This data describes a binding interaction between two proteins.

Sequence of the second protein:
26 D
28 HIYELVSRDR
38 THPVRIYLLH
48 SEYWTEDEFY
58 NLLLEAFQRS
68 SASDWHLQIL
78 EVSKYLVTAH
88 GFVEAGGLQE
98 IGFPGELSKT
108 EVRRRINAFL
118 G

Sequence of the first protein:
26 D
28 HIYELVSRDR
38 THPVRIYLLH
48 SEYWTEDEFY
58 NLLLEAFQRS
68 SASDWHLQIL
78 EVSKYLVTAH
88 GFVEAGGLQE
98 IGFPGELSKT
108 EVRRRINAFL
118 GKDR

Contacts between the two chains:
Residue E31 in the first protein is in contact with residue E97 in the second protein (closest heavy-atom distance 3.2 Å).
Residue F100 in the first protein interacts with residue R35 in the second protein (closest heavy-atom distance 2.9 Å).
Residue V33 in the first protein interacts with residue F100 in the second protein (closest heavy-atom distance 3.1 Å).
Residue W72 in the first protein is in contact with residue G102 in the second protein (closest heavy-atom distance 3.2 Å).
Residue D54 in the first protein is in contact with residue F116 in the second protein (closest heavy-atom distance 3.3 Å).
Residue V33 in the first protein is in contact with residue G99 in the second protein (closest heavy-atom distance 3.3 Å).
Residue Q96 in the first protein contacts residue W51 in the second protein (closest heavy-atom distance 3.0 Å).
Residue L104 in the first protein interacts with residue W72 in the second protein (closest heavy-atom distance 2.9 Å).
Residue R35 in the first protein contacts residue G99 in the second protein (closest heavy-atom distance 3.0 Å).
Residue F64 in the first protein is in contact with residue K106 in the second protein (closest heavy-atom distance 3.0 Å).
Residue I98 in the first protein is in contact with residue F56 in the second protein (closest heavy-atom distance 3.4 Å).
Residue R35 in the first protein contacts residue G102 in the second protein (closest heavy-atom distance 2.7 Å).
Residue W51 in the first protein contacts residue Q96 in the second protein (closest heavy-atom distance 2.9 Å).
Residue G102 in the first protein is in contact with residue H73 in the second protein (closest heavy-atom distance 2.9 Å).
Residue W72 in the first protein interacts with residue L104 in the second protein (closest heavy-atom distance 2.9 Å).
Residue G102 in the first protein is in contact with residue W72 in the second protein (closest heavy-atom distance 3.2 Å).
Residue K106 in the first protein interacts with residue F64 in the second protein (closest heavy-atom distance 2.8 Å).
Residue E53 in the first protein is in contact with residue Q96 in the second protein (closest heavy-atom distance 3.2 Å).
Residue I29 in the first protein contacts residue Q96 in the second protein (closest heavy-atom distance 2.8 Å).
Residue E31 in the first protein is in contact with residue Q96 in the second protein (closest heavy-atom distance 2.7 Å).
Residue G94 in the first protein is in contact with residue I29 in the second protein (closest heavy-atom distance 2.9 Å).
Residue I29 in the first protein is in contact with residue G94 in the second protein (closest heavy-atom distance 3.0 Å).
Residue P101 in the first protein contacts residue R35 in the second protein (closest heavy-atom distance 3.4 Å).
Residue V33 in the first protein contacts residue I98 in the second protein (closest heavy-atom distance 2.9 Å).
Residue Q96 in the first protein interacts with residue Y30 in the second protein (closest heavy-atom distance 3.2 Å).
Residue I98 in the first protein is in contact with residue E31 in the second protein (closest heavy-atom distance 2.9 Å).
Residue I29 in the first protein interacts with residue L95 in the second protein (closest heavy-atom distance 3.3 Å).
Residue I98 in the first protein is in contact with residue V33 in the second protein (closest heavy-atom distance 2.9 Å).
Residue G102 in the first protein contacts residue R35 in the second protein (closest heavy-atom distance 2.8 Å).
Residue I98 in the first protein is in contact with residue L32 in the second protein (closest heavy-atom distance 3.3 Å).
Residue S34 in the first protein contacts residue G102 in the second protein (closest heavy-atom distance 3.2 Å).
Residue F116 in the first protein is in contact with residue Y57 in the second protein (closest heavy-atom distance 3.4 Å).
Residue Q96 in the first protein contacts residue E31 in the second protein (closest heavy-atom distance 2.8 Å).
Residue F100 in the first protein interacts with residue W72 in the second protein (closest heavy-atom distance 3.3 Å).
Residue Y30 in the first protein is in contact with residue Q96 in the second protein (closest heavy-atom distance 2.9 Å).
Residue E31 in the first protein interacts with residue I98 in the second protein (closest heavy-atom distance 2.9 Å).
Residue Q96 in the first protein interacts with residue E53 in the second protein (closest heavy-atom distance 3.2 Å).
Residue F100 in the first protein is in contact with residue V33 in the second protein (closest heavy-atom distance 3.2 Å).
Residue W72 in the first protein interacts with residue F100 in the second protein (closest heavy-atom distance 3.2 Å).
Residue W72 in the first protein is in contact with residue P101 in the second protein (closest heavy-atom distance 3.3 Å).
Residue R35 in the first protein contacts residue F100 in the second protein (closest heavy-atom distance 2.9 Å).
Residue Q96 in the first protein interacts with residue I29 in the second protein (closest heavy-atom distance 2.8 Å).
Residue E97 in the first protein contacts residue E31 in the second protein (closest heavy-atom distance 3.3 Å).
Residue H73 in the first protein interacts with residue G102 in the second protein (closest heavy-atom distance 2.9 Å).
Residue K106 in the first protein contacts residue S67 in the second protein (closest heavy-atom distance 3.0 Å).
Residue L117 in the first protein contacts residue N58 in the second protein (closest heavy-atom distance 3.1 Å).
Residue E97 in the first protein contacts residue E53 in the second protein (closest heavy-atom distance 3.3 Å).
Residue F116 in the first protein contacts residue D54 in the second protein (closest heavy-atom distance 3.4 Å).
Residue D120 in the first protein contacts residue D54 in the second protein (closest heavy-atom distance 2.7 Å).
Residue Y50 in the first protein contacts residue Q96 in the second protein (closest heavy-atom distance 3.4 Å).
Residue S67 in the first protein interacts with residue K106 in the second protein (closest heavy-atom distance 2.7 Å).
Residue S68 in the first protein is in contact with residue K106 in the second protein (closest heavy-atom distance 3.1 Å).
Residue F64 in the first protein contacts residue V109 in the second protein (closest heavy-atom distance 3.4 Å).
Residue K106 in the first protein contacts residue S68 in the second protein (closest heavy-atom distance 2.7 Å).
Residue G99 in the first protein interacts with residue V33 in the second protein (closest heavy-atom distance 3.3 Å).
Residue D120 in the first protein contacts residue N58 in the second protein (closest heavy-atom distance 2.9 Å).
Residue L32 in the first protein is in contact with residue I98 in the second protein (closest heavy-atom distance 3.4 Å).
Residue G102 in the first protein contacts residue S34 in the second protein (closest heavy-atom distance 3.3 Å).
Residue L95 in the first protein interacts with residue I29 in the second protein (closest heavy-atom distance 3.2 Å).
Residue P101 in the first protein interacts with residue W72 in the second protein (closest heavy-atom distance 3.3 Å).